Residue-level contacts at the interface:
Residue I32 in protein 2 contacts residue K44 in protein 1 (closest heavy-atom distance 4.8 Å).
Residue I32 in protein 2 interacts with residue F45 in protein 1 (closest heavy-atom distance 4.4 Å).
Residue K43 in protein 2 contacts residue S50 in protein 1 (closest heavy-atom distance 3.8 Å).
Residue A35 in protein 2 is in contact with residue F45 in protein 1 (closest heavy-atom distance 4.3 Å).
Residue I39 in protein 2 is in contact with residue F45 in protein 1 (closest heavy-atom distance 4.9 Å).
Residue I39 in protein 2 interacts with residue K48 in protein 1 (closest heavy-atom distance 4.2 Å).
Residue T36 in protein 2 is in contact with residue K48 in protein 1 (closest heavy-atom distance 3.3 Å).
Residue I32 in protein 2 is in contact with residue L41 in protein 1 (closest heavy-atom distance 4.8 Å).
Residue T36 in protein 2 contacts residue F45 in protein 1 (closest heavy-atom distance 4.3 Å).
Residue K43 in protein 2 is in contact with residue K48 in protein 1 (closest heavy-atom distance 3.1 Å).

Sequence of protein 2:
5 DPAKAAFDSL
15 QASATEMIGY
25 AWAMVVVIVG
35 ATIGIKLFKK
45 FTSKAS

Sequence of protein 1:
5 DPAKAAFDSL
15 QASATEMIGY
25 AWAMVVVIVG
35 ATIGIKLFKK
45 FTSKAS

The following describes two proteins that form a bound complex.